These two protein chains interact to form a complex.

Sequence of chain A:
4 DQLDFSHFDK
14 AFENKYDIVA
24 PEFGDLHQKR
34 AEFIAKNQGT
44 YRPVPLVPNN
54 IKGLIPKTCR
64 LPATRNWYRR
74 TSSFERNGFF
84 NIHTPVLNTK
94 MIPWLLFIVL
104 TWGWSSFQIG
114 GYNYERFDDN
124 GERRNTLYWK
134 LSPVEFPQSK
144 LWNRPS

Sequence of chain B:
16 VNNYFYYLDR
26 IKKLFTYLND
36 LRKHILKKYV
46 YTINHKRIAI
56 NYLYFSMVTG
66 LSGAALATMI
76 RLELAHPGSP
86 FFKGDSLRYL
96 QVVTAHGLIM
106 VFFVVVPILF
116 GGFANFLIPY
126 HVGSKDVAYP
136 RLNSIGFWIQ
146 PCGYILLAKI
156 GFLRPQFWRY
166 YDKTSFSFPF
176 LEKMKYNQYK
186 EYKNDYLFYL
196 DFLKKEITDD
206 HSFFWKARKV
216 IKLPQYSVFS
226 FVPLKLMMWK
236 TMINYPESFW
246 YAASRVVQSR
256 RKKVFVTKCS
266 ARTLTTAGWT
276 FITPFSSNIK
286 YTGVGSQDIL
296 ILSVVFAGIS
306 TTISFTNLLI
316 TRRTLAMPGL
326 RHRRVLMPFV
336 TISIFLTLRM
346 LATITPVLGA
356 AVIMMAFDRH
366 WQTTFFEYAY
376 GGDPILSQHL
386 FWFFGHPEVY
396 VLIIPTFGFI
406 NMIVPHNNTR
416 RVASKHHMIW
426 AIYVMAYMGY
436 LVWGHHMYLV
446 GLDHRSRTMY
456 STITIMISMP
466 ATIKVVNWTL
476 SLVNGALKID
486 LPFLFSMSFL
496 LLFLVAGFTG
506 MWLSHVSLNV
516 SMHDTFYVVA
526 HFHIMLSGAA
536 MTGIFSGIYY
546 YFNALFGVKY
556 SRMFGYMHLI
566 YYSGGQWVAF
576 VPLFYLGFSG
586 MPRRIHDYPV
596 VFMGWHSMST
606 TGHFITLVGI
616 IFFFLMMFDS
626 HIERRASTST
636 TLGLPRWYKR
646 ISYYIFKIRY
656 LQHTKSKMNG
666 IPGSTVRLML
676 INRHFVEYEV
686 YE

Residue-level contacts at the interface:
Residue S669 in chain B contacts residue G81 in chain A (closest heavy-atom distance 4.0 Å).
Residue Y686 in chain B contacts residue V47 in chain A (closest heavy-atom distance 3.2 Å).
Residue G668 in chain B is in contact with residue N80 in chain A (closest heavy-atom distance 4.3 Å).
Residue R672 in chain B is in contact with residue F77 in chain A (closest heavy-atom distance 3.5 Å).
Residue F583 in chain B interacts with residue K143 in chain A (closest heavy-atom distance 3.4 Å).
Residue P667 in chain B contacts residue N80 in chain A (closest heavy-atom distance 4.2 Å).
Residue E687 in chain B contacts residue L49 in chain A (closest heavy-atom distance 3.7 Å).
Residue Y580 in chain B contacts residue K143 in chain A (closest heavy-atom distance 4.5 Å).
Residue V685 in chain B is in contact with residue V47 in chain A (closest heavy-atom distance 4.6 Å).
Residue E687 in chain B interacts with residue V47 in chain A (closest heavy-atom distance 2.6 Å).
Residue I666 in chain B is in contact with residue N80 in chain A (closest heavy-atom distance 4.2 Å).
Residue F579 in chain B contacts residue S149 in chain A (closest heavy-atom distance 3.6 Å).
Residue G668 in chain B is in contact with residue R79 in chain A (closest heavy-atom distance 4.5 Å).
Residue Y580 in chain B contacts residue R147 in chain A (closest heavy-atom distance 4.5 Å).
Residue R678 in chain B is in contact with residue R45 in chain A (closest heavy-atom distance 4.0 Å).
Residue F503 in chain B contacts residue S149 in chain A (closest heavy-atom distance 3.5 Å).
Residue W572 in chain B is in contact with residue P148 in chain A (closest heavy-atom distance 4.9 Å).
Residue M663 in chain B interacts with residue G81 in chain A (closest heavy-atom distance 3.6 Å).
Residue S669 in chain B contacts residue E78 in chain A (closest heavy-atom distance 3.4 Å).
Residue Y686 in chain B interacts with residue L49 in chain A (closest heavy-atom distance 3.9 Å).
Residue Y686 in chain B contacts residue P46 in chain A (closest heavy-atom distance 3.9 Å).
Residue M663 in chain B is in contact with residue F82 in chain A (closest heavy-atom distance 3.5 Å).
Residue K660 in chain B interacts with residue N80 in chain A (closest heavy-atom distance 4.7 Å).
Residue V500 in chain B interacts with residue P148 in chain A (closest heavy-atom distance 3.6 Å).
Residue E687 in chain B contacts residue V50 in chain A (closest heavy-atom distance 4.0 Å).
Residue V685 in chain B contacts residue P48 in chain A (closest heavy-atom distance 3.4 Å).
Residue F583 in chain B interacts with residue S149 in chain A (closest heavy-atom distance 3.1 Å).
Residue I676 in chain B is in contact with residue F77 in chain A (closest heavy-atom distance 4.0 Å).
Residue T659 in chain B contacts residue N80 in chain A (closest heavy-atom distance 4.7 Å).
Residue Y522 in chain B contacts residue S149 in chain A (closest heavy-atom distance 3.1 Å).
Residue Y683 in chain B contacts residue P48 in chain A (closest heavy-atom distance 3.9 Å).
Residue Y580 in chain B interacts with residue W145 in chain A (closest heavy-atom distance 3.5 Å).
Residue T504 in chain B contacts residue S149 in chain A (closest heavy-atom distance 4.1 Å).
Residue L673 in chain B is in contact with residue F77 in chain A (closest heavy-atom distance 3.5 Å).
Residue V576 in chain B contacts residue P148 in chain A (closest heavy-atom distance 3.8 Å).
Residue G668 in chain B interacts with residue G81 in chain A (closest heavy-atom distance 4.1 Å).
Residue S669 in chain B contacts residue F77 in chain A (closest heavy-atom distance 3.6 Å).
Residue P667 in chain B is in contact with residue G81 in chain A (closest heavy-atom distance 3.4 Å).
Residue M663 in chain B is in contact with residue N80 in chain A (closest heavy-atom distance 3.9 Å).
Residue S669 in chain B interacts with residue N80 in chain A (closest heavy-atom distance 4.6 Å).
Residue E687 in chain B is in contact with residue P48 in chain A (closest heavy-atom distance 3.9 Å).
Residue Y580 in chain B contacts residue P148 in chain A (closest heavy-atom distance 4.6 Å).
Residue I666 in chain B contacts residue G81 in chain A (closest heavy-atom distance 4.5 Å).
Residue S669 in chain B interacts with residue R79 in chain A (closest heavy-atom distance 3.8 Å).
Residue T659 in chain B contacts residue F82 in chain A (closest heavy-atom distance 4.8 Å).
Residue L673 in chain B interacts with residue R73 in chain A (closest heavy-atom distance 4.6 Å).
Residue Y580 in chain B is in contact with residue S149 in chain A (closest heavy-atom distance 4.5 Å).
Residue Y686 in chain B is in contact with residue P48 in chain A (closest heavy-atom distance 3.5 Å).
Residue W507 in chain B contacts residue S149 in chain A (closest heavy-atom distance 3.5 Å).
Residue V685 in chain B interacts with residue L49 in chain A (closest heavy-atom distance 3.0 Å).
Residue F579 in chain B contacts residue P148 in chain A (closest heavy-atom distance 3.8 Å).